Contacts between the two chains:
Residue K272 in the second protein is in contact with residue V259 in the first protein (closest heavy-atom distance 3.2 Å).
Residue L264 in the second protein is in contact with residue A265 in the first protein (closest heavy-atom distance 4.1 Å).
Residue I100 in the second protein interacts with residue F260 in the first protein (closest heavy-atom distance 3.8 Å).
Residue Q104 in the second protein is in contact with residue E263 in the first protein (closest heavy-atom distance 4.8 Å).
Residue A99 in the second protein contacts residue F260 in the first protein (closest heavy-atom distance 4.6 Å).
Residue N274 in the second protein is in contact with residue F260 in the first protein (closest heavy-atom distance 4.8 Å).
Residue K272 in the second protein interacts with residue F260 in the first protein (closest heavy-atom distance 2.6 Å).
Residue L264 in the second protein contacts residue F266 in the first protein (closest heavy-atom distance 3.9 Å).
Residue F105 in the second protein is in contact with residue A262 in the first protein (closest heavy-atom distance 4.3 Å).
Residue K102 in the second protein is in contact with residue E269 in the first protein (closest heavy-atom distance 3.5 Å).
Residue L264 in the second protein interacts with residue A262 in the first protein (closest heavy-atom distance 3.4 Å).
Residue F105 in the second protein contacts residue F266 in the first protein (closest heavy-atom distance 3.6 Å).
Residue A265 in the second protein contacts residue F260 in the first protein (closest heavy-atom distance 3.5 Å).
Residue V273 in the second protein is in contact with residue F260 in the first protein (closest heavy-atom distance 3.9 Å).
Residue L264 in the second protein contacts residue E269 in the first protein (closest heavy-atom distance 3.3 Å).
Residue E269 in the second protein is in contact with residue F260 in the first protein (closest heavy-atom distance 3.2 Å).
Residue L264 in the second protein contacts residue F260 in the first protein (closest heavy-atom distance 4.0 Å).
Residue F105 in the second protein is in contact with residue E263 in the first protein (closest heavy-atom distance 4.1 Å).
Residue A99 in the second protein interacts with residue A262 in the first protein (closest heavy-atom distance 4.0 Å).
Residue K272 in the second protein interacts with residue T258 in the first protein (closest heavy-atom distance 3.6 Å).
Residue K102 in the second protein is in contact with residue F266 in the first protein (closest heavy-atom distance 4.2 Å).
Residue Q104 in the second protein contacts residue A262 in the first protein (closest heavy-atom distance 3.5 Å).

The following describes two proteins that form a bound complex.

Sequence of the first protein:
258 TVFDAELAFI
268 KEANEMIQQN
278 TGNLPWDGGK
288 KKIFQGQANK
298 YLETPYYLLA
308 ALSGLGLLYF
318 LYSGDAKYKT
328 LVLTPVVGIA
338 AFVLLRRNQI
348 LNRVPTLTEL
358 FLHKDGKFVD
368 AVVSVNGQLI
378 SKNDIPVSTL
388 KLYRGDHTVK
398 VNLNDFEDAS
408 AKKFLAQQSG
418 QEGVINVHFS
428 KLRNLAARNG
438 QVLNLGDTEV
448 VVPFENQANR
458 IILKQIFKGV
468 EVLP

Sequence of the second protein:
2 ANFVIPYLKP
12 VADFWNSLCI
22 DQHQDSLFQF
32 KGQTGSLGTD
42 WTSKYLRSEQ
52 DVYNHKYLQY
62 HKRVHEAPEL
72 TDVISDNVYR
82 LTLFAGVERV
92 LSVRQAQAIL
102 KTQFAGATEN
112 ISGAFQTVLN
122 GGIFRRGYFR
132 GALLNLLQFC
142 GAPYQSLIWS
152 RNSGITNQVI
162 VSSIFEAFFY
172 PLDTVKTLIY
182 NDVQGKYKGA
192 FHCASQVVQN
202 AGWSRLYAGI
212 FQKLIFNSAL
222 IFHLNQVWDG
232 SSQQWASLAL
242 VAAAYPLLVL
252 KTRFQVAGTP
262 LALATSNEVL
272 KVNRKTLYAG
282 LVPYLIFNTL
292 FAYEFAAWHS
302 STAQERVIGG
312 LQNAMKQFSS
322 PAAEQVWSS